Sequence of protein 2:
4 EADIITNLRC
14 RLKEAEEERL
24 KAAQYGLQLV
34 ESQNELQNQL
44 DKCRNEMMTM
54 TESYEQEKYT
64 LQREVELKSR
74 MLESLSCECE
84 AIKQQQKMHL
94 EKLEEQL

Interface contacts:
Residue Y57 in protein 2 contacts residue Y57 in protein 1 (closest heavy-atom distance 3.2 Å).
Residue I85 in protein 2 is in contact with residue C82 in protein 1 (closest heavy-atom distance 3.8 Å).
Residue Q36 in protein 2 interacts with residue S35 in protein 1 (closest heavy-atom distance 2.8 Å).
Residue E49 in protein 2 interacts with residue M50 in protein 1 (closest heavy-atom distance 3.4 Å).
Residue C82 in protein 2 interacts with residue L78 in protein 1 (closest heavy-atom distance 3.8 Å).
Residue E60 in protein 2 contacts residue K61 in protein 1 (closest heavy-atom distance 3.0 Å).
Residue R14 in protein 2 interacts with residue E19 in protein 1 (closest heavy-atom distance 2.8 Å).
Residue V68 in protein 2 interacts with residue E67 in protein 1 (closest heavy-atom distance 3.0 Å).
Residue L78 in protein 2 is in contact with residue C82 in protein 1 (closest heavy-atom distance 3.7 Å).
Residue Y57 in protein 2 is in contact with residue E58 in protein 1 (closest heavy-atom distance 3.2 Å).
Residue R47 in protein 2 is in contact with residue C46 in protein 1 (closest heavy-atom distance 3.8 Å).
Residue L32 in protein 2 is in contact with residue G29 in protein 1 (closest heavy-atom distance 3.8 Å).
Residue R12 in protein 2 contacts residue L11 in protein 1 (closest heavy-atom distance 3.9 Å).
Residue A25 in protein 2 interacts with residue A25 in protein 1 (closest heavy-atom distance 3.6 Å).
Residue I85 in protein 2 contacts residue Q89 in protein 1 (closest heavy-atom distance 3.5 Å).
Residue K71 in protein 2 interacts with residue S72 in protein 1 (closest heavy-atom distance 3.8 Å).
Residue Q42 in protein 2 interacts with residue L43 in protein 1 (closest heavy-atom distance 3.7 Å).
Residue L39 in protein 2 is in contact with residue Q36 in protein 1 (closest heavy-atom distance 3.8 Å).
Residue L75 in protein 2 is in contact with residue M74 in protein 1 (closest heavy-atom distance 3.7 Å).
Residue S35 in protein 2 is in contact with residue Q36 in protein 1 (closest heavy-atom distance 3.0 Å).
Residue L15 in protein 2 interacts with residue R14 in protein 1 (closest heavy-atom distance 3.8 Å).
Residue I7 in protein 2 is in contact with residue I8 in protein 1 (closest heavy-atom distance 3.9 Å).
Residue M50 in protein 2 is in contact with residue M53 in protein 1 (closest heavy-atom distance 3.5 Å).
Residue R14 in protein 2 interacts with residue L15 in protein 1 (closest heavy-atom distance 3.5 Å).
Residue C46 in protein 2 contacts residue R47 in protein 1 (closest heavy-atom distance 3.8 Å).
Residue A18 in protein 2 contacts residue L15 in protein 1 (closest heavy-atom distance 3.4 Å).
Residue K61 in protein 2 is in contact with residue E60 in protein 1 (closest heavy-atom distance 3.2 Å).
Residue I8 in protein 2 interacts with residue I8 in protein 1 (closest heavy-atom distance 3.4 Å).
Residue L78 in protein 2 interacts with residue L78 in protein 1 (closest heavy-atom distance 3.2 Å).
Residue K86 in protein 2 contacts residue E81 in protein 1 (closest heavy-atom distance 3.6 Å).
Residue V68 in protein 2 interacts with residue V68 in protein 1 (closest heavy-atom distance 3.5 Å).
Residue M50 in protein 2 is in contact with residue E49 in protein 1 (closest heavy-atom distance 3.4 Å).
Residue Q40 in protein 2 is in contact with residue L39 in protein 1 (closest heavy-atom distance 3.6 Å).
Residue Y57 in protein 2 contacts residue T54 in protein 1 (closest heavy-atom distance 3.7 Å).
Residue R22 in protein 2 is in contact with residue A18 in protein 1 (closest heavy-atom distance 3.6 Å).
Residue R22 in protein 2 is in contact with residue R14 in protein 1 (closest heavy-atom distance 3.4 Å).
Residue L43 in protein 2 interacts with residue L43 in protein 1 (closest heavy-atom distance 3.7 Å).
Residue L11 in protein 2 interacts with residue R12 in protein 1 (closest heavy-atom distance 3.8 Å).
Residue E21 in protein 2 contacts residue R22 in protein 1 (closest heavy-atom distance 3.5 Å).
Residue R22 in protein 2 is in contact with residue E21 in protein 1 (closest heavy-atom distance 2.5 Å).
Residue L43 in protein 2 is in contact with residue Q42 in protein 1 (closest heavy-atom distance 3.9 Å).
Residue M50 in protein 2 is in contact with residue C46 in protein 1 (closest heavy-atom distance 3.2 Å).
Residue M53 in protein 2 interacts with residue T54 in protein 1 (closest heavy-atom distance 3.5 Å).
Residue K71 in protein 2 interacts with residue L75 in protein 1 (closest heavy-atom distance 3.7 Å).
Residue M50 in protein 2 is in contact with residue M50 in protein 1 (closest heavy-atom distance 3.4 Å).
Residue Q89 in protein 2 interacts with residue Q88 in protein 1 (closest heavy-atom distance 2.6 Å).
Residue V33 in protein 2 contacts residue L32 in protein 1 (closest heavy-atom distance 3.8 Å).
Residue Q88 in protein 2 is in contact with residue Q89 in protein 1 (closest heavy-atom distance 3.0 Å).
Residue L39 in protein 2 is in contact with residue Q40 in protein 1 (closest heavy-atom distance 3.7 Å).
Residue C46 in protein 2 interacts with residue C46 in protein 1 (closest heavy-atom distance 2.1 Å).
Residue R47 in protein 2 contacts residue Q42 in protein 1 (closest heavy-atom distance 3.7 Å).
Residue L15 in protein 2 interacts with residue L15 in protein 1 (closest heavy-atom distance 3.8 Å).
Residue C82 in protein 2 is in contact with residue C82 in protein 1 (closest heavy-atom distance 2.2 Å).
Residue L78 in protein 2 is in contact with residue L75 in protein 1 (closest heavy-atom distance 3.7 Å).
Residue S72 in protein 2 contacts residue K71 in protein 1 (closest heavy-atom distance 3.2 Å).
Residue L78 in protein 2 contacts residue S79 in protein 1 (closest heavy-atom distance 3.8 Å).
Residue I85 in protein 2 interacts with residue I85 in protein 1 (closest heavy-atom distance 3.3 Å).
Residue E58 in protein 2 is in contact with residue Y57 in protein 1 (closest heavy-atom distance 2.8 Å).
Residue E19 in protein 2 interacts with residue R14 in protein 1 (closest heavy-atom distance 3.5 Å).
Residue Q36 in protein 2 is in contact with residue Q36 in protein 1 (closest heavy-atom distance 3.7 Å).

Sequence of protein 1:
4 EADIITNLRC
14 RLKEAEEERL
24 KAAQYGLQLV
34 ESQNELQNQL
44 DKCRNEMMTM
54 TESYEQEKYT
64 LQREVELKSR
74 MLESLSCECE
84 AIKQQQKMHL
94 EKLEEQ

These two protein chains interact to form a complex.